Residue-level contacts at the interface:
Residue G200 in chain A interacts with residue L7 in chain B (closest heavy-atom distance 3.9 Å).
Residue I271 in chain A contacts residue L5 in chain B (closest heavy-atom distance 3.8 Å).
Residue H201 in chain A interacts with residue L5 in chain B (closest heavy-atom distance 3.6 Å).
Residue T198 in chain A is in contact with residue L7 in chain B (closest heavy-atom distance 4.4 Å).
Residue G200 in chain A interacts with residue G11 in chain B (closest heavy-atom distance 3.7 Å).
Residue M203 in chain A interacts with residue L5 in chain B (closest heavy-atom distance 4.0 Å).
Residue I271 in chain A is in contact with residue L7 in chain B (closest heavy-atom distance 3.7 Å).
Residue R202 in chain A contacts residue L5 in chain B (closest heavy-atom distance 3.9 Å).
Residue T198 in chain A is in contact with residue L5 in chain B (closest heavy-atom distance 3.7 Å).
Residue V372 in chain A is in contact with residue L5 in chain B (closest heavy-atom distance 3.7 Å).
Residue Y268 in chain A contacts residue L7 in chain B (closest heavy-atom distance 4.2 Å).
Residue I387 in chain A contacts residue L5 in chain B (closest heavy-atom distance 4.5 Å).
Residue M388 in chain A contacts residue L5 in chain B (closest heavy-atom distance 3.7 Å).
Residue L386 in chain A contacts residue L5 in chain B (closest heavy-atom distance 4.6 Å).
Residue P266 in chain A is in contact with residue P9 in chain B (closest heavy-atom distance 4.5 Å).
Residue M203 in chain A contacts residue L7 in chain B (closest heavy-atom distance 4.0 Å).
Residue G200 in chain A interacts with residue L5 in chain B (closest heavy-atom distance 2.9 Å).
Residue P266 in chain A interacts with residue L7 in chain B (closest heavy-atom distance 4.1 Å).
Residue D267 in chain A contacts residue L7 in chain B (closest heavy-atom distance 4.5 Å).

These two protein chains interact to form a complex.

Sequence of chain B:
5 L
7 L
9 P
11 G

Sequence of chain A:
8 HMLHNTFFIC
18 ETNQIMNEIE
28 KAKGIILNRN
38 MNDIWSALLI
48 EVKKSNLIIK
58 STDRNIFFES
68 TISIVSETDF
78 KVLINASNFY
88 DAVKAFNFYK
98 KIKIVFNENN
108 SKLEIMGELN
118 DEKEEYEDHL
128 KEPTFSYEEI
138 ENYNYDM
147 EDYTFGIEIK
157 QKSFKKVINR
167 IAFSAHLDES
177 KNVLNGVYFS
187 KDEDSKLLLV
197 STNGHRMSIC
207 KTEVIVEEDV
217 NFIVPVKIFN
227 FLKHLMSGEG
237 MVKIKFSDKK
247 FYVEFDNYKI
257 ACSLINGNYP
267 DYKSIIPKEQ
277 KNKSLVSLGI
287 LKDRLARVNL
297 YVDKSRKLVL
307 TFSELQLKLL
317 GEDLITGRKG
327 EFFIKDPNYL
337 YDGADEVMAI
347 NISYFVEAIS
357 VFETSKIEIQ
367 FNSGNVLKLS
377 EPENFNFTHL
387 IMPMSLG